This data describes a binding interaction between two proteins.

Interface contacts:
Residue L54 in chain B is in contact with residue F31 in chain A (closest heavy-atom distance 3.6 Å).
Residue R151 in chain B contacts residue I38 in chain A (closest heavy-atom distance 3.5 Å).
Residue Y48 in chain B contacts residue F31 in chain A (closest heavy-atom distance 3.5 Å).
Residue G56 in chain B contacts residue I38 in chain A (closest heavy-atom distance 3.4 Å).
Residue I70 in chain B is in contact with residue D22 in chain A (closest heavy-atom distance 2.9 Å).
Residue L44 in chain B contacts residue D22 in chain A (closest heavy-atom distance 3.0 Å).
Residue N55 in chain B interacts with residue I38 in chain A (closest heavy-atom distance 4.0 Å).
Residue S145 in chain B interacts with residue I38 in chain A (closest heavy-atom distance 3.2 Å).
Residue R213 in chain B is in contact with residue D23 in chain A (closest heavy-atom distance 2.7 Å).
Residue R31 in chain B interacts with residue D32 in chain A (closest heavy-atom distance 2.7 Å).
Residue T137 in chain B is in contact with residue F31 in chain A (closest heavy-atom distance 4.1 Å).
Residue G46 in chain B interacts with residue A28 in chain A (closest heavy-atom distance 3.7 Å).
Residue V212 in chain B contacts residue Y24 in chain A (closest heavy-atom distance 4.0 Å).
Residue L47 in chain B contacts residue A28 in chain A (closest heavy-atom distance 3.5 Å).
Residue T71 in chain B is in contact with residue Y24 in chain A (closest heavy-atom distance 3.5 Å).
Residue V49 in chain B interacts with residue F31 in chain A (closest heavy-atom distance 3.4 Å).
Residue N72 in chain B is in contact with residue D22 in chain A (closest heavy-atom distance 3.0 Å).
Residue T71 in chain B contacts residue D22 in chain A (closest heavy-atom distance 3.8 Å).
Residue N72 in chain B interacts with residue Y24 in chain A (closest heavy-atom distance 2.7 Å).
Residue F42 in chain B interacts with residue F21 in chain A (closest heavy-atom distance 3.5 Å).
Residue V217 in chain B interacts with residue L37 in chain A (closest heavy-atom distance 4.1 Å).
Residue V217 in chain B contacts residue R30 in chain A (closest heavy-atom distance 3.2 Å).
Residue L44 in chain B contacts residue Y24 in chain A (closest heavy-atom distance 2.9 Å).
Residue L24 in chain B contacts residue A35 in chain A (closest heavy-atom distance 3.6 Å).
Residue S144 in chain B contacts residue I38 in chain A (closest heavy-atom distance 3.6 Å).
Residue V217 in chain B interacts with residue L34 in chain A (closest heavy-atom distance 3.6 Å).
Residue R213 in chain B contacts residue Y24 in chain A (closest heavy-atom distance 3.6 Å).
Residue S145 in chain B contacts residue L37 in chain A (closest heavy-atom distance 3.3 Å).
Residue T71 in chain B is in contact with residue F19 in chain A (closest heavy-atom distance 3.8 Å).
Residue S45 in chain B is in contact with residue Y24 in chain A (closest heavy-atom distance 4.0 Å).
Residue V217 in chain B interacts with residue F31 in chain A (closest heavy-atom distance 4.0 Å).
Residue R151 in chain B interacts with residue T42 in chain A (closest heavy-atom distance 3.0 Å).
Residue G46 in chain B contacts residue Y24 in chain A (closest heavy-atom distance 3.5 Å).
Residue M69 in chain B interacts with residue Y24 in chain A (closest heavy-atom distance 3.4 Å).
Residue P43 in chain B contacts residue V25 in chain A (closest heavy-atom distance 3.9 Å).
Residue Y35 in chain B contacts residue V25 in chain A (closest heavy-atom distance 3.8 Å).
Residue L54 in chain B contacts residue D32 in chain A (closest heavy-atom distance 3.8 Å).
Residue S145 in chain B contacts residue S41 in chain A (closest heavy-atom distance 3.3 Å).
Residue C141 in chain B is in contact with residue L34 in chain A (closest heavy-atom distance 3.6 Å).
Residue S45 in chain B interacts with residue V25 in chain A (closest heavy-atom distance 3.7 Å).
Residue V217 in chain B is in contact with residue N33 in chain A (closest heavy-atom distance 3.8 Å).
Residue Y48 in chain B interacts with residue A28 in chain A (closest heavy-atom distance 3.5 Å).
Residue L44 in chain B interacts with residue V25 in chain A (closest heavy-atom distance 3.8 Å).
Residue R213 in chain B is in contact with residue D22 in chain A (closest heavy-atom distance 4.0 Å).
Residue Y48 in chain B interacts with residue G27 in chain A (closest heavy-atom distance 3.2 Å).
Residue L54 in chain B interacts with residue L34 in chain A (closest heavy-atom distance 3.9 Å).
Residue L54 in chain B interacts with residue I38 in chain A (closest heavy-atom distance 3.0 Å).
Residue Y48 in chain B interacts with residue Y24 in chain A (closest heavy-atom distance 3.9 Å).
Residue M219 in chain B is in contact with residue L37 in chain A (closest heavy-atom distance 3.6 Å).
Residue I70 in chain B is in contact with residue F21 in chain A (closest heavy-atom distance 3.3 Å).
Residue C141 in chain B interacts with residue I38 in chain A (closest heavy-atom distance 3.4 Å).
Residue R31 in chain B contacts residue A28 in chain A (closest heavy-atom distance 3.8 Å).
Residue T71 in chain B interacts with residue R20 in chain A (closest heavy-atom distance 2.9 Å).
Residue Y142 in chain B interacts with residue L37 in chain A (closest heavy-atom distance 3.7 Å).
Residue L54 in chain B interacts with residue A35 in chain A (closest heavy-atom distance 4.0 Å).
Residue I134 in chain B interacts with residue F31 in chain A (closest heavy-atom distance 3.8 Å).
Residue L28 in chain B is in contact with residue D32 in chain A (closest heavy-atom distance 3.5 Å).
Residue C141 in chain B interacts with residue L37 in chain A (closest heavy-atom distance 3.9 Å).
Residue L44 in chain B interacts with residue D23 in chain A (closest heavy-atom distance 3.5 Å).
Residue W148 in chain B is in contact with residue P43 in chain A (closest heavy-atom distance 3.8 Å).

Sequence of chain A:
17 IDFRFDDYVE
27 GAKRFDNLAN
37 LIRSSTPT

Sequence of chain B:
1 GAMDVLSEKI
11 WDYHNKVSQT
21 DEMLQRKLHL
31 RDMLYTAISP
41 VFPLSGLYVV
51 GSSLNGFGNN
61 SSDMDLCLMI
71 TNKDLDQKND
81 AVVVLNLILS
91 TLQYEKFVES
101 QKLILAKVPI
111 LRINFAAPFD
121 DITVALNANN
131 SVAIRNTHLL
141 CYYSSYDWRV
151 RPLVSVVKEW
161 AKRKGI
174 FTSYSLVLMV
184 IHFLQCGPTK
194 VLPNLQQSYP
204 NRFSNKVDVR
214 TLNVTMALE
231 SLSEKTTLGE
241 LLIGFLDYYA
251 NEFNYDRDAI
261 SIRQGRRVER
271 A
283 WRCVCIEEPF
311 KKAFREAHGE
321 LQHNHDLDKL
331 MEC